This data describes a binding interaction between two proteins.

Interface contacts:
Residue E1851 in the second protein contacts residue D63 in the first protein (closest heavy-atom distance 4.9 Å).
Residue F1846 in the second protein contacts residue A98 in the first protein (closest heavy-atom distance 4.3 Å).
Residue F1846 in the second protein is in contact with residue D94 in the first protein (closest heavy-atom distance 3.7 Å).
Residue L1850 in the second protein contacts residue T61 in the first protein (closest heavy-atom distance 4.5 Å).
Residue L1847 in the second protein interacts with residue D94 in the first protein (closest heavy-atom distance 3.2 Å).
Residue V1848 in the second protein interacts with residue D94 in the first protein (closest heavy-atom distance 3.4 Å).
Residue F1846 in the second protein is in contact with residue Y95 in the first protein (closest heavy-atom distance 4.0 Å).
Residue V1848 in the second protein contacts residue L60 in the first protein (closest heavy-atom distance 3.7 Å).
Residue L1847 in the second protein contacts residue Y95 in the first protein (closest heavy-atom distance 3.9 Å).
Residue L1850 in the second protein is in contact with residue L60 in the first protein (closest heavy-atom distance 4.4 Å).
Residue V1848 in the second protein interacts with residue L97 in the first protein (closest heavy-atom distance 3.9 Å).
Residue L1847 in the second protein contacts residue K92 in the first protein (closest heavy-atom distance 4.2 Å).
Residue E1843 in the second protein contacts residue Y95 in the first protein (closest heavy-atom distance 4.5 Å).

Sequence of the second protein:
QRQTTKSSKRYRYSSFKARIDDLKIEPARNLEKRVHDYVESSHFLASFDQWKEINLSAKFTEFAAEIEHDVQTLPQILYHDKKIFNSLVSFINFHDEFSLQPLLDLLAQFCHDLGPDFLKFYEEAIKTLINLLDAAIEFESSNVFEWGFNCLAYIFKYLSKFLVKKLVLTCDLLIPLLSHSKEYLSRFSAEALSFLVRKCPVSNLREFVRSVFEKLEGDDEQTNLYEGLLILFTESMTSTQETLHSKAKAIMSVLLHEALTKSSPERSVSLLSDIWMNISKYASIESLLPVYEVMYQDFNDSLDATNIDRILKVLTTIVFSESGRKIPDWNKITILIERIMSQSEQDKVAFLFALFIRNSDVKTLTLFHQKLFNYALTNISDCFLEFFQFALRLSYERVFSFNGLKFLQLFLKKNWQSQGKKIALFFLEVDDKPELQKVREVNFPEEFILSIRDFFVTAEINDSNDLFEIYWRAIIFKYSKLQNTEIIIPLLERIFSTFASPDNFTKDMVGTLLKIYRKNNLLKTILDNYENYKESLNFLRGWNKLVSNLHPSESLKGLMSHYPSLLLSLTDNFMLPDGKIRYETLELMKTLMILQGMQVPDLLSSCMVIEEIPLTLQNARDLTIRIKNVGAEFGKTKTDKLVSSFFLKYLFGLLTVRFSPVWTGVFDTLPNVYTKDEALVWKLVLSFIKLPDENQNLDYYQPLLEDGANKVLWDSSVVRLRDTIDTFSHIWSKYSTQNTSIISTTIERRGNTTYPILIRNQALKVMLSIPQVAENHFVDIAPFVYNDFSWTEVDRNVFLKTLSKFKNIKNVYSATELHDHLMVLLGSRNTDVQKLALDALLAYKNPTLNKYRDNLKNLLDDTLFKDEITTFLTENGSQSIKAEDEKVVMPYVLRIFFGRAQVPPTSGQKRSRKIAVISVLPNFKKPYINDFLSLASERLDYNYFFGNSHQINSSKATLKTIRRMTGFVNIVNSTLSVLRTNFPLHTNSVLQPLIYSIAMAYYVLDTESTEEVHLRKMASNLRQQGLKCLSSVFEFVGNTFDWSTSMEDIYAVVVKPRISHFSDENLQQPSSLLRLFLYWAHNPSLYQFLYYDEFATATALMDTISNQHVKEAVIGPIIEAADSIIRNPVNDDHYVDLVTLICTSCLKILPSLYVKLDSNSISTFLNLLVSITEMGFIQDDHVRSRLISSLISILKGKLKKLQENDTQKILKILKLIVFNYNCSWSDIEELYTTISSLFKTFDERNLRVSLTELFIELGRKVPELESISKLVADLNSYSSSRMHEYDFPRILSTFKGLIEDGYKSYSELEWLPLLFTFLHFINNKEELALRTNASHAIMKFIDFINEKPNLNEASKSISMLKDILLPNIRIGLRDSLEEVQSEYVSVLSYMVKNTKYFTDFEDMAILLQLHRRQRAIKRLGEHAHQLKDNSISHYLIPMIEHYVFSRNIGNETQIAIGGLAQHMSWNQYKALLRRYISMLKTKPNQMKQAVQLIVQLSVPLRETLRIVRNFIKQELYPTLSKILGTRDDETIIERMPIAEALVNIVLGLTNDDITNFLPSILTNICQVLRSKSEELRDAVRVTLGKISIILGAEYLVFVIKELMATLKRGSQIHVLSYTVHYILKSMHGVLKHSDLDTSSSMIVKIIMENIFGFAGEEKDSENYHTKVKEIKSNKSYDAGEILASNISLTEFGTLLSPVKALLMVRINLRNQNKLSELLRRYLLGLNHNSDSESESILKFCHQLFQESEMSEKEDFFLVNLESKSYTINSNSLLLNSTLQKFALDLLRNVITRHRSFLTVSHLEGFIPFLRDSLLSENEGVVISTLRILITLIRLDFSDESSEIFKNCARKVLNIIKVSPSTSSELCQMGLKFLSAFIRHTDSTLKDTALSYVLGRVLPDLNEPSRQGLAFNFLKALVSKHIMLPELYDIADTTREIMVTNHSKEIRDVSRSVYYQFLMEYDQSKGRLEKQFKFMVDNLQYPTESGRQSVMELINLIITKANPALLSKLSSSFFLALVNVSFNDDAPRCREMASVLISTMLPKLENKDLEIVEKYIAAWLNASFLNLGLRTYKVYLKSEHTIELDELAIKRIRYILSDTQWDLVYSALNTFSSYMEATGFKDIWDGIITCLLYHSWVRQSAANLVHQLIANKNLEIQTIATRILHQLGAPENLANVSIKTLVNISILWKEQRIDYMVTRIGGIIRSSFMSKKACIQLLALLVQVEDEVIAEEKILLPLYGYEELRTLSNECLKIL

Sequence of the first protein:
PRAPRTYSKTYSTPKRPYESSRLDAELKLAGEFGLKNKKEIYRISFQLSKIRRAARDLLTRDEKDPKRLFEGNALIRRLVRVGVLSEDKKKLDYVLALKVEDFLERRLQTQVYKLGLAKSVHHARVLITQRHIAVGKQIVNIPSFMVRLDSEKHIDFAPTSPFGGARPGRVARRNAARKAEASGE